Residue-level contacts at the interface:
Residue D113 in protein 1 is in contact with residue R191 in protein 2 (closest heavy-atom distance 3.1 Å).
Residue E301 in protein 1 interacts with residue R191 in protein 2 (closest heavy-atom distance 2.5 Å).
Residue D113 in protein 1 interacts with residue K195 in protein 2 (closest heavy-atom distance 3.7 Å).
Residue L112 in protein 1 is in contact with residue R191 in protein 2 (closest heavy-atom distance 4.1 Å).
Residue D84 in protein 1 contacts residue G160 in protein 2 (closest heavy-atom distance 3.9 Å).
Residue L88 in protein 1 interacts with residue V199 in protein 2 (closest heavy-atom distance 3.6 Å).
Residue V86 in protein 1 contacts residue A202 in protein 2 (closest heavy-atom distance 4.1 Å).
Residue F114 in protein 1 is in contact with residue W182 in protein 2 (closest heavy-atom distance 3.7 Å).
Residue F114 in protein 1 contacts residue I188 in protein 2 (closest heavy-atom distance 3.6 Å).
Residue D85 in protein 1 is in contact with residue V201 in protein 2 (closest heavy-atom distance 4.6 Å).
Residue L91 in protein 1 interacts with residue T163 in protein 2 (closest heavy-atom distance 4.0 Å).
Residue Y87 in protein 1 is in contact with residue V199 in protein 2 (closest heavy-atom distance 4.0 Å).
Residue D85 in protein 1 interacts with residue T205 in protein 2 (closest heavy-atom distance 4.0 Å).
Residue L112 in protein 1 is in contact with residue E187 in protein 2 (closest heavy-atom distance 3.4 Å).
Residue D85 in protein 1 interacts with residue G227 in protein 2 (closest heavy-atom distance 4.7 Å).
Residue F114 in protein 1 is in contact with residue V180 in protein 2 (closest heavy-atom distance 3.7 Å).
Residue D85 in protein 1 is in contact with residue A202 in protein 2 (closest heavy-atom distance 3.9 Å).
Residue D84 in protein 1 is in contact with residue N226 in protein 2 (closest heavy-atom distance 3.0 Å).
Residue K89 in protein 1 interacts with residue V200 in protein 2 (closest heavy-atom distance 4.1 Å).
Residue V86 in protein 1 interacts with residue T163 in protein 2 (closest heavy-atom distance 4.0 Å).
Residue L91 in protein 1 interacts with residue K158 in protein 2 (closest heavy-atom distance 4.3 Å).
Residue V86 in protein 1 is in contact with residue V201 in protein 2 (closest heavy-atom distance 3.8 Å).
Residue F114 in protein 1 interacts with residue K177 in protein 2 (closest heavy-atom distance 3.1 Å).
Residue L88 in protein 1 interacts with residue A162 in protein 2 (closest heavy-atom distance 3.9 Å).
Residue V86 in protein 1 is in contact with residue T224 in protein 2 (closest heavy-atom distance 3.5 Å).
Residue V86 in protein 1 is in contact with residue V223 in protein 2 (closest heavy-atom distance 4.5 Å).
Residue L88 in protein 1 interacts with residue G198 in protein 2 (closest heavy-atom distance 4.0 Å).
Residue L91 in protein 1 interacts with residue A162 in protein 2 (closest heavy-atom distance 3.9 Å).
Residue D85 in protein 1 contacts residue H204 in protein 2 (closest heavy-atom distance 4.0 Å).
Residue V86 in protein 1 contacts residue T205 in protein 2 (closest heavy-atom distance 3.7 Å).
Residue L88 in protein 1 is in contact with residue T163 in protein 2 (closest heavy-atom distance 3.3 Å).
Residue F109 in protein 1 interacts with residue R191 in protein 2 (closest heavy-atom distance 3.1 Å).
Residue K89 in protein 1 contacts residue F194 in protein 2 (closest heavy-atom distance 3.8 Å).
Residue V86 in protein 1 interacts with residue N226 in protein 2 (closest heavy-atom distance 4.2 Å).
Residue D85 in protein 1 contacts residue V200 in protein 2 (closest heavy-atom distance 3.8 Å).
Residue Y87 in protein 1 is in contact with residue G198 in protein 2 (closest heavy-atom distance 4.8 Å).
Residue L88 in protein 1 interacts with residue V200 in protein 2 (closest heavy-atom distance 4.6 Å).
Residue F114 in protein 1 is in contact with residue K181 in protein 2 (closest heavy-atom distance 4.5 Å).
Residue E301 in protein 1 interacts with residue F194 in protein 2 (closest heavy-atom distance 3.2 Å).
Residue V86 in protein 1 interacts with residue V199 in protein 2 (closest heavy-atom distance 3.5 Å).
Residue L88 in protein 1 interacts with residue F166 in protein 2 (closest heavy-atom distance 4.0 Å).
Residue S300 in protein 1 contacts residue R191 in protein 2 (closest heavy-atom distance 4.0 Å).
Residue D85 in protein 1 is in contact with residue N226 in protein 2 (closest heavy-atom distance 3.0 Å).
Residue D113 in protein 1 interacts with residue K177 in protein 2 (closest heavy-atom distance 4.4 Å).
Residue K89 in protein 1 contacts residue G198 in protein 2 (closest heavy-atom distance 3.0 Å).
Residue Y87 in protein 1 interacts with residue V200 in protein 2 (closest heavy-atom distance 3.0 Å).
Residue Y87 in protein 1 contacts residue T163 in protein 2 (closest heavy-atom distance 3.8 Å).
Residue L112 in protein 1 contacts residue I188 in protein 2 (closest heavy-atom distance 4.0 Å).
Residue V86 in protein 1 contacts residue V200 in protein 2 (closest heavy-atom distance 3.3 Å).
Residue V86 in protein 1 interacts with residue V225 in protein 2 (closest heavy-atom distance 4.2 Å).
Residue Y92 in protein 1 is in contact with residue A159 in protein 2 (closest heavy-atom distance 3.7 Å).
Residue L88 in protein 1 contacts residue L197 in protein 2 (closest heavy-atom distance 4.5 Å).
Residue F114 in protein 1 contacts residue E183 in protein 2 (closest heavy-atom distance 4.7 Å).
Residue K108 in protein 1 contacts residue E187 in protein 2 (closest heavy-atom distance 3.7 Å).
Residue D84 in protein 1 interacts with residue A159 in protein 2 (closest heavy-atom distance 3.3 Å).
Residue F114 in protein 1 contacts residue M176 in protein 2 (closest heavy-atom distance 3.8 Å).
Residue D84 in protein 1 is in contact with residue T157 in protein 2 (closest heavy-atom distance 2.9 Å).
Residue L91 in protein 1 interacts with residue A159 in protein 2 (closest heavy-atom distance 3.6 Å).
Residue K89 in protein 1 contacts residue V199 in protein 2 (closest heavy-atom distance 4.6 Å).
Residue V86 in protein 1 is in contact with residue L167 in protein 2 (closest heavy-atom distance 4.6 Å).

Sequence of protein 2:
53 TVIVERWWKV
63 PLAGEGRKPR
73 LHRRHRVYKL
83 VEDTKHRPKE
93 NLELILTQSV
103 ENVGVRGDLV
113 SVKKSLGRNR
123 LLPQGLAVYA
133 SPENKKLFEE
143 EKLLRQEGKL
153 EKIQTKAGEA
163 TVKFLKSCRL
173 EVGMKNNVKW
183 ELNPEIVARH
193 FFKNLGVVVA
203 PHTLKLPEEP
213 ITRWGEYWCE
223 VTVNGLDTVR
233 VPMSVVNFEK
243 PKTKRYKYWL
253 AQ

Sequence of protein 1:
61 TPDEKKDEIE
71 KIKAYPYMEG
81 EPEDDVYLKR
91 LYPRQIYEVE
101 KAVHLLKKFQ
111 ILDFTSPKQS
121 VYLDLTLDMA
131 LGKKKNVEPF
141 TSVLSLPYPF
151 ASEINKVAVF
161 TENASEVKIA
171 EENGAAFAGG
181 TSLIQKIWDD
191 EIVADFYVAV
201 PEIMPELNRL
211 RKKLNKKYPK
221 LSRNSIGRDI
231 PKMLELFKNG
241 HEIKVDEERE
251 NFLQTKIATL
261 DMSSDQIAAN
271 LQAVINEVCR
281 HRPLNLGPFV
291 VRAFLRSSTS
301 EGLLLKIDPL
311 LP

This data describes a binding interaction between two proteins.